Interface contacts:
Residue K431 in the first protein contacts residue D304 in the second protein (closest heavy-atom distance 3.2 Å).
Residue L424 in the first protein is in contact with residue E246 in the second protein (closest heavy-atom distance 3.4 Å).
Residue N423 in the first protein contacts residue V244 in the second protein (closest heavy-atom distance 4.6 Å).
Residue L438 in the first protein contacts residue L230 in the second protein (closest heavy-atom distance 4.8 Å).
Residue L435 in the first protein interacts with residue Y233 in the second protein (closest heavy-atom distance 4.0 Å).
Residue N423 in the first protein is in contact with residue K245 in the second protein (closest heavy-atom distance 3.3 Å).
Residue N423 in the first protein interacts with residue E246 in the second protein (closest heavy-atom distance 2.8 Å).
Residue V439 in the first protein is in contact with residue Y233 in the second protein (closest heavy-atom distance 4.3 Å).
Residue D427 in the first protein interacts with residue D304 in the second protein (closest heavy-atom distance 4.9 Å).
Residue T442 in the first protein contacts residue L230 in the second protein (closest heavy-atom distance 4.8 Å).
Residue L424 in the first protein contacts residue V243 in the second protein (closest heavy-atom distance 3.2 Å).
Residue L424 in the first protein is in contact with residue V244 in the second protein (closest heavy-atom distance 3.7 Å).
Residue T443 in the first protein is in contact with residue Q231 in the second protein (closest heavy-atom distance 4.4 Å).
Residue T443 in the first protein contacts residue L228 in the second protein (closest heavy-atom distance 3.5 Å).
Residue W428 in the first protein contacts residue V244 in the second protein (closest heavy-atom distance 3.2 Å).
Residue T442 in the first protein interacts with residue L228 in the second protein (closest heavy-atom distance 3.6 Å).
Residue W428 in the first protein contacts residue V243 in the second protein (closest heavy-atom distance 2.9 Å).
Residue V439 in the first protein is in contact with residue L230 in the second protein (closest heavy-atom distance 3.3 Å).
Residue L435 in the first protein is in contact with residue V307 in the second protein (closest heavy-atom distance 4.1 Å).
Residue W428 in the first protein interacts with residue M247 in the second protein (closest heavy-atom distance 4.9 Å).
Residue V439 in the first protein contacts residue Q231 in the second protein (closest heavy-atom distance 3.6 Å).
Residue D427 in the first protein is in contact with residue V244 in the second protein (closest heavy-atom distance 3.6 Å).
Residue V439 in the first protein is in contact with residue L228 in the second protein (closest heavy-atom distance 3.3 Å).

Sequence of the second protein:
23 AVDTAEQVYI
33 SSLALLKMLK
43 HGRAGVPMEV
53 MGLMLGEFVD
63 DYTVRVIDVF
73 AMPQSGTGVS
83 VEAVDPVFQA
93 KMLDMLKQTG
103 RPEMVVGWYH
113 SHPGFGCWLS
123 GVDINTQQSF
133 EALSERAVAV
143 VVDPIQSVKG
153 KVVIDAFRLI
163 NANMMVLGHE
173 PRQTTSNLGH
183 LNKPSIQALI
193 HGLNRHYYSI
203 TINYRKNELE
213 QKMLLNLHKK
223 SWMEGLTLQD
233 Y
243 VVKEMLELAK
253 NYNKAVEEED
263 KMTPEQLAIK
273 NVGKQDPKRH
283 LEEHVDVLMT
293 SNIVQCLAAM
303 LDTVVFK

Sequence of the first protein:
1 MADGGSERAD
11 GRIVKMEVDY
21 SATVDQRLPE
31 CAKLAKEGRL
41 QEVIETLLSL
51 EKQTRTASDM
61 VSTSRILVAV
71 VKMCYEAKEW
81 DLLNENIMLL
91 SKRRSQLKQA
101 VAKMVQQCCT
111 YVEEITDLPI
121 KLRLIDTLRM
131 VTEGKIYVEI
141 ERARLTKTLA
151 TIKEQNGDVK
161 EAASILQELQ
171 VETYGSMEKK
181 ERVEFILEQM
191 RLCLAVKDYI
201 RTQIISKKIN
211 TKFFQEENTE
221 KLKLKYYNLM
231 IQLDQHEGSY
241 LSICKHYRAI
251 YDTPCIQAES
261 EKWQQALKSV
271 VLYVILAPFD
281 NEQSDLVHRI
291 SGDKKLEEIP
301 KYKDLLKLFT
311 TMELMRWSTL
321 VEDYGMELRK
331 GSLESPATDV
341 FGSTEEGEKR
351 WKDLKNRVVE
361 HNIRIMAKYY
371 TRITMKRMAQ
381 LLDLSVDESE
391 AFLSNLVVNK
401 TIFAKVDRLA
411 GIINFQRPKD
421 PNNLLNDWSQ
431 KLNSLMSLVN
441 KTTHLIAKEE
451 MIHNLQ

The following describes two proteins that form a bound complex.